Sequence of chain A:
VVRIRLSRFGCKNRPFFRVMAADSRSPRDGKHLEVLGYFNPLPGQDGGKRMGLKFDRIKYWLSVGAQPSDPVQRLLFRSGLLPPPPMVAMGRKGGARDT

These two protein chains interact to form a complex.

Contacts between the two chains:
Residue R93 in chain A contacts residue R74 in chain B (closest heavy-atom distance 3.3 Å).
Residue K94 in chain A contacts residue V72 in chain B (closest heavy-atom distance 3.2 Å).
Residue K94 in chain A is in contact with residue R74 in chain B (closest heavy-atom distance 4.2 Å).
Residue G95 in chain A contacts residue R74 in chain B (closest heavy-atom distance 2.6 Å).
Residue M91 in chain A interacts with residue L100 in chain B (closest heavy-atom distance 3.8 Å).
Residue R93 in chain A contacts residue R99 in chain B (closest heavy-atom distance 2.9 Å).
Residue R93 in chain A interacts with residue L71 in chain B (closest heavy-atom distance 2.7 Å).
Residue A97 in chain A contacts residue R74 in chain B (closest heavy-atom distance 4.8 Å).
Residue M91 in chain A contacts residue R99 in chain B (closest heavy-atom distance 3.2 Å).
Residue K94 in chain A contacts residue R99 in chain B (closest heavy-atom distance 4.5 Å).
Residue R93 in chain A interacts with residue H96 in chain B (closest heavy-atom distance 4.2 Å).
Residue A90 in chain A contacts residue L100 in chain B (closest heavy-atom distance 4.8 Å).
Residue R93 in chain A is in contact with residue V72 in chain B (closest heavy-atom distance 3.8 Å).
Residue G95 in chain A contacts residue V72 in chain B (closest heavy-atom distance 4.7 Å).
Residue G92 in chain A is in contact with residue R99 in chain B (closest heavy-atom distance 4.0 Å).
Residue G96 in chain A contacts residue R74 in chain B (closest heavy-atom distance 3.4 Å).

Sequence of chain B:
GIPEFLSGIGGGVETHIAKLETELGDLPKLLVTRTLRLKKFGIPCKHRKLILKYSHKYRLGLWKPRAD